Sequence of the second protein:
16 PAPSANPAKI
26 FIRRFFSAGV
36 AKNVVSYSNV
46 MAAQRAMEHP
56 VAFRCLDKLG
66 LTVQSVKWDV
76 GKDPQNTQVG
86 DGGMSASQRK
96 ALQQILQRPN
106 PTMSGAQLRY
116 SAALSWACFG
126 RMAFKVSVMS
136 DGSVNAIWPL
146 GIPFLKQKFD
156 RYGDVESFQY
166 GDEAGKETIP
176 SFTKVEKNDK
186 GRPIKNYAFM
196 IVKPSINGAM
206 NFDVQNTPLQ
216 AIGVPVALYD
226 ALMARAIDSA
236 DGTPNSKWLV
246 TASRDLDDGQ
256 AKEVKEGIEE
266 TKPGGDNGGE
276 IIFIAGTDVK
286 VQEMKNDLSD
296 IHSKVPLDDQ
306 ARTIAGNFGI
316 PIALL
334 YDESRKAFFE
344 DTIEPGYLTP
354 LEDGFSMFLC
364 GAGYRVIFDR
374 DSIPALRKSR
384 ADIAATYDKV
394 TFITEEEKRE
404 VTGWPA

Sequence of the first protein:
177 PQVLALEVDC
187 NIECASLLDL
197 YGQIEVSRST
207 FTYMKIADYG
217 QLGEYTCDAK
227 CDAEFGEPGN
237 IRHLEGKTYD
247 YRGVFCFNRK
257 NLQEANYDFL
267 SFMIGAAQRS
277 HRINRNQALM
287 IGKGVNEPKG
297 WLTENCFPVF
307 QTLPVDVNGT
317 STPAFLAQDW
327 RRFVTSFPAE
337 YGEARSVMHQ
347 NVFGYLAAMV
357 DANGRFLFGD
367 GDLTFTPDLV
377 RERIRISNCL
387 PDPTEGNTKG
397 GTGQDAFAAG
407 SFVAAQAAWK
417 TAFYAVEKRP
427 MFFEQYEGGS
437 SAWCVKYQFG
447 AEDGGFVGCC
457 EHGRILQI

This data describes a binding interaction between two proteins.

Residue-level contacts at the interface:
Residue R29 in the second protein contacts residue F428 in the first protein (closest heavy-atom distance 3.3 Å).
Residue R29 in the second protein contacts residue F429 in the first protein (closest heavy-atom distance 4.6 Å).
Residue F30 in the second protein contacts residue E430 in the first protein (closest heavy-atom distance 3.2 Å).
Residue R29 in the second protein is in contact with residue R425 in the first protein (closest heavy-atom distance 2.9 Å).
Residue R29 in the second protein interacts with residue E430 in the first protein (closest heavy-atom distance 3.0 Å).